Contacts between the two chains:
Residue W32 in protein 1 contacts residue L18 in protein 2 (closest heavy-atom distance 3.4 Å).
Residue I96 in protein 1 is in contact with residue L4 in protein 2 (closest heavy-atom distance 3.3 Å).
Residue W14 in protein 1 interacts with residue L18 in protein 2 (closest heavy-atom distance 4.9 Å).
Residue S101 in protein 1 contacts residue M1 in protein 2 (closest heavy-atom distance 4.3 Å).
Residue I36 in protein 1 contacts residue F15 in protein 2 (closest heavy-atom distance 3.8 Å).
Residue C18 in protein 1 contacts residue S25 in protein 2 (closest heavy-atom distance 4.4 Å).
Residue F33 in protein 1 contacts residue F23 in protein 2 (closest heavy-atom distance 3.9 Å).
Residue V35 in protein 1 interacts with residue F15 in protein 2 (closest heavy-atom distance 4.0 Å).
Residue I36 in protein 1 contacts residue V16 in protein 2 (closest heavy-atom distance 4.3 Å).
Residue W97 in protein 1 is in contact with residue K5 in protein 2 (closest heavy-atom distance 3.7 Å).
Residue E132 in protein 1 contacts residue F23 in protein 2 (closest heavy-atom distance 4.2 Å).
Residue W32 in protein 1 contacts residue F23 in protein 2 (closest heavy-atom distance 4.0 Å).
Residue W14 in protein 1 interacts with residue G22 in protein 2 (closest heavy-atom distance 4.8 Å).
Residue L102 in protein 1 interacts with residue M1 in protein 2 (closest heavy-atom distance 4.7 Å).
Residue W97 in protein 1 interacts with residue Y9 in protein 2 (closest heavy-atom distance 3.8 Å).
Residue A100 in protein 1 interacts with residue M1 in protein 2 (closest heavy-atom distance 4.6 Å).
Residue A99 in protein 1 is in contact with residue M1 in protein 2 (closest heavy-atom distance 4.3 Å).
Residue C18 in protein 1 contacts residue G26 in protein 2 (closest heavy-atom distance 3.6 Å).
Residue I96 in protein 1 is in contact with residue M1 in protein 2 (closest heavy-atom distance 3.4 Å).
Residue I36 in protein 1 is in contact with residue F19 in protein 2 (closest heavy-atom distance 3.7 Å).
Residue W32 in protein 1 contacts residue F19 in protein 2 (closest heavy-atom distance 2.9 Å).
Residue P39 in protein 1 is in contact with residue F15 in protein 2 (closest heavy-atom distance 3.8 Å).
Residue F33 in protein 1 is in contact with residue F19 in protein 2 (closest heavy-atom distance 3.9 Å).
Residue V35 in protein 1 contacts residue F19 in protein 2 (closest heavy-atom distance 4.5 Å).
Residue V35 in protein 1 is in contact with residue L18 in protein 2 (closest heavy-atom distance 3.3 Å).
Residue W14 in protein 1 is in contact with residue F21 in protein 2 (closest heavy-atom distance 4.5 Å).
Residue W97 in protein 1 is in contact with residue V8 in protein 2 (closest heavy-atom distance 3.9 Å).
Residue W32 in protein 1 contacts residue G22 in protein 2 (closest heavy-atom distance 3.8 Å).
Residue W97 in protein 1 is in contact with residue L4 in protein 2 (closest heavy-atom distance 4.0 Å).
Residue W97 in protein 1 interacts with residue M1 in protein 2 (closest heavy-atom distance 3.6 Å).
Residue W14 in protein 1 interacts with residue S25 in protein 2 (closest heavy-atom distance 3.5 Å).

The following describes two proteins that form a bound complex.

Sequence of protein 2:
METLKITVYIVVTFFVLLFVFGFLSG

Sequence of protein 1:
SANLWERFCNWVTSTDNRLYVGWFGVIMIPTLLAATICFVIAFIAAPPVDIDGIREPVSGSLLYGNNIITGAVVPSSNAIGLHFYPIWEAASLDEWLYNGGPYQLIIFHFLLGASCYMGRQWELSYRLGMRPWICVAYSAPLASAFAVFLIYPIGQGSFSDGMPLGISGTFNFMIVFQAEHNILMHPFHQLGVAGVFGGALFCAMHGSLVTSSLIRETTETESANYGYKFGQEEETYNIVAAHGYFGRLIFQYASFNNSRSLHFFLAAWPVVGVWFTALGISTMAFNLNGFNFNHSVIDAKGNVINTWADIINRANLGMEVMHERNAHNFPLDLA